This data describes a binding interaction between two proteins.

Sequence of protein 2:
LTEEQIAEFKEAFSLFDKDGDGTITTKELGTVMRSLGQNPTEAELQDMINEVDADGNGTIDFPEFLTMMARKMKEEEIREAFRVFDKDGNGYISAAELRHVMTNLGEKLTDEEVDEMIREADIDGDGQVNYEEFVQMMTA

Residue-level contacts at the interface:
Residue F19 in protein 2 interacts with residue I11 in protein 1 (closest heavy-atom distance 3.2 Å).
Residue A88 in protein 2 interacts with residue L9 in protein 1 (closest heavy-atom distance 4.3 Å).
Residue N42 in protein 2 contacts residue Y15 in protein 1 (closest heavy-atom distance 3.8 Å).
Residue M144 in protein 2 is in contact with residue V2 in protein 1 (closest heavy-atom distance 3.9 Å).
Residue Q41 in protein 2 contacts residue Y15 in protein 1 (closest heavy-atom distance 3.8 Å).
Residue M124 in protein 2 is in contact with residue V5 in protein 1 (closest heavy-atom distance 4.2 Å).
Residue M144 in protein 2 interacts with residue L9 in protein 1 (closest heavy-atom distance 4.2 Å).
Residue M51 in protein 2 contacts residue N18 in protein 1 (closest heavy-atom distance 3.4 Å).
Residue F141 in protein 2 contacts residue L9 in protein 1 (closest heavy-atom distance 3.8 Å).
Residue M76 in protein 2 is in contact with residue Y6 in protein 1 (closest heavy-atom distance 4.0 Å).
Residue E87 in protein 2 is in contact with residue K16 in protein 1 (closest heavy-atom distance 3.2 Å).
Residue A15 in protein 2 is in contact with residue G3 in protein 1 (closest heavy-atom distance 4.0 Å).
Residue M144 in protein 2 contacts residue Y6 in protein 1 (closest heavy-atom distance 3.3 Å).
Residue E47 in protein 2 contacts residue Y15 in protein 1 (closest heavy-atom distance 3.3 Å).
Residue L39 in protein 2 contacts residue F12 in protein 1 (closest heavy-atom distance 4.3 Å).
Residue D50 in protein 2 interacts with residue N18 in protein 1 (closest heavy-atom distance 4.1 Å).
Residue L112 in protein 2 is in contact with residue A8 in protein 1 (closest heavy-atom distance 4.4 Å).
Residue P43 in protein 2 is in contact with residue Y15 in protein 1 (closest heavy-atom distance 3.2 Å).
Residue L105 in protein 2 interacts with residue V5 in protein 1 (closest heavy-atom distance 3.6 Å).
Residue F19 in protein 2 contacts residue A7 in protein 1 (closest heavy-atom distance 4.3 Å).
Residue L39 in protein 2 is in contact with residue A8 in protein 1 (closest heavy-atom distance 4.3 Å).
Residue F92 in protein 2 contacts residue L9 in protein 1 (closest heavy-atom distance 3.5 Å).
Residue M72 in protein 2 contacts residue M10 in protein 1 (closest heavy-atom distance 3.3 Å).
Residue M51 in protein 2 contacts residue F14 in protein 1 (closest heavy-atom distance 3.1 Å).
Residue K75 in protein 2 is in contact with residue M10 in protein 1 (closest heavy-atom distance 3.4 Å).
Residue E14 in protein 2 is in contact with residue K4 in protein 1 (closest heavy-atom distance 3.8 Å).
Residue K75 in protein 2 interacts with residue D13 in protein 1 (closest heavy-atom distance 3.7 Å).
Residue M71 in protein 2 interacts with residue I11 in protein 1 (closest heavy-atom distance 3.5 Å).
Residue E11 in protein 2 is in contact with residue T1 in protein 1 (closest heavy-atom distance 3.9 Å).
Residue E127 in protein 2 contacts residue V2 in protein 1 (closest heavy-atom distance 3.3 Å).
Residue M72 in protein 2 interacts with residue A7 in protein 1 (closest heavy-atom distance 3.2 Å).
Residue M124 in protein 2 interacts with residue V2 in protein 1 (closest heavy-atom distance 3.6 Å).
Residue E47 in protein 2 is in contact with residue N18 in protein 1 (closest heavy-atom distance 4.1 Å).
Residue F19 in protein 2 interacts with residue A8 in protein 1 (closest heavy-atom distance 4.2 Å).
Residue M145 in protein 2 contacts residue L9 in protein 1 (closest heavy-atom distance 3.2 Å).
Residue A147 in protein 2 interacts with residue Y6 in protein 1 (closest heavy-atom distance 4.4 Å).
Residue E47 in protein 2 interacts with residue K19 in protein 1 (closest heavy-atom distance 3.1 Å).
Residue E84 in protein 2 interacts with residue F12 in protein 1 (closest heavy-atom distance 4.4 Å).
Residue E47 in protein 2 is in contact with residue T20 in protein 1 (closest heavy-atom distance 3.0 Å).
Residue M36 in protein 2 is in contact with residue F12 in protein 1 (closest heavy-atom distance 3.9 Å).
Residue M51 in protein 2 contacts residue I11 in protein 1 (closest heavy-atom distance 3.5 Å).
Residue F68 in protein 2 contacts residue A7 in protein 1 (closest heavy-atom distance 4.4 Å).
Residue F92 in protein 2 contacts residue V5 in protein 1 (closest heavy-atom distance 3.8 Å).
Residue M71 in protein 2 is in contact with residue F14 in protein 1 (closest heavy-atom distance 3.6 Å).
Residue V55 in protein 2 contacts residue F14 in protein 1 (closest heavy-atom distance 4.1 Å).
Residue M109 in protein 2 is in contact with residue V5 in protein 1 (closest heavy-atom distance 3.6 Å).
Residue Q41 in protein 2 interacts with residue K16 in protein 1 (closest heavy-atom distance 3.6 Å).
Residue M36 in protein 2 contacts residue I11 in protein 1 (closest heavy-atom distance 3.3 Å).
Residue M36 in protein 2 interacts with residue Y15 in protein 1 (closest heavy-atom distance 3.5 Å).
Residue E54 in protein 2 is in contact with residue F14 in protein 1 (closest heavy-atom distance 3.5 Å).
Residue A88 in protein 2 interacts with residue F12 in protein 1 (closest heavy-atom distance 4.0 Å).
Residue A15 in protein 2 is in contact with residue A7 in protein 1 (closest heavy-atom distance 3.8 Å).
Residue E127 in protein 2 is in contact with residue T1 in protein 1 (closest heavy-atom distance 3.0 Å).
Residue E11 in protein 2 is in contact with residue G3 in protein 1 (closest heavy-atom distance 4.2 Å).
Residue M51 in protein 2 interacts with residue Y15 in protein 1 (closest heavy-atom distance 3.5 Å).
Residue V91 in protein 2 contacts residue F12 in protein 1 (closest heavy-atom distance 4.4 Å).
Residue E114 in protein 2 interacts with residue K4 in protein 1 (closest heavy-atom distance 4.4 Å).
Residue M144 in protein 2 contacts residue V5 in protein 1 (closest heavy-atom distance 3.9 Å).
Residue M76 in protein 2 is in contact with residue M10 in protein 1 (closest heavy-atom distance 3.2 Å).
Residue Q41 in protein 2 interacts with residue F12 in protein 1 (closest heavy-atom distance 3.6 Å).

Sequence of protein 1:
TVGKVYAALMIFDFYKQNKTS